Sequence of the second protein:
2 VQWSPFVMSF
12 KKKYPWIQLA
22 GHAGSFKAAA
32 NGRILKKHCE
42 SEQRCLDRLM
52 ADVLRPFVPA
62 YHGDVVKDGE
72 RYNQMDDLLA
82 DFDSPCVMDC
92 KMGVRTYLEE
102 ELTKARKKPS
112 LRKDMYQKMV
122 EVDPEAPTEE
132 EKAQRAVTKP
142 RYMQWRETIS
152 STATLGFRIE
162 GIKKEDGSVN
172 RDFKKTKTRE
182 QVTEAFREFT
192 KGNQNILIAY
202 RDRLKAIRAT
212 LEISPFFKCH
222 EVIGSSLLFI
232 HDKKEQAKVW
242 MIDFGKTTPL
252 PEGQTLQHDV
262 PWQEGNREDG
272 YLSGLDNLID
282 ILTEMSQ

These two protein chains interact to form a complex.

Sequence of the first protein:
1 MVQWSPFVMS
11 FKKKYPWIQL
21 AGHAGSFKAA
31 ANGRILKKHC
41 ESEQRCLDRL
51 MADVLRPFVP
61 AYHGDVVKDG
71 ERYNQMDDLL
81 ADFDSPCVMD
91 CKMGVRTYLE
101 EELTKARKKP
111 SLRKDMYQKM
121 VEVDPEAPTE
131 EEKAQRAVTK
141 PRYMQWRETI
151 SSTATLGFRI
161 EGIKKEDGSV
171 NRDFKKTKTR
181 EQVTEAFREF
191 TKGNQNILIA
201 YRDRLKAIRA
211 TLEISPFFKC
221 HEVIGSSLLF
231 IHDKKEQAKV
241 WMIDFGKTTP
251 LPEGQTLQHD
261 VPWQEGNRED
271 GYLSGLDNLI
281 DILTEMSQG

Contacts between the two chains:
Residue A29 in the first protein contacts residue F7 in the second protein (closest heavy-atom distance 3.5 Å).
Residue F27 in the first protein interacts with residue F7 in the second protein (closest heavy-atom distance 3.3 Å).
Residue W4 in the first protein is in contact with residue V170 in the second protein (closest heavy-atom distance 3.2 Å).
Residue S10 in the first protein contacts residue K13 in the second protein (closest heavy-atom distance 3.1 Å).
Residue W17 in the first protein interacts with residue S5 in the second protein (closest heavy-atom distance 3.0 Å).
Residue F7 in the first protein interacts with residue A29 in the second protein (closest heavy-atom distance 3.4 Å).
Residue K13 in the first protein contacts residue M9 in the second protein (closest heavy-atom distance 3.7 Å).
Residue W4 in the first protein is in contact with residue Q19 in the second protein (closest heavy-atom distance 2.8 Å).
Residue V8 in the first protein interacts with residue Y15 in the second protein (closest heavy-atom distance 3.6 Å).
Residue Y15 in the first protein contacts residue M9 in the second protein (closest heavy-atom distance 2.6 Å).
Residue K14 in the first protein contacts residue M9 in the second protein (closest heavy-atom distance 3.3 Å).
Residue G168 in the first protein interacts with residue W4 in the second protein (closest heavy-atom distance 3.8 Å).
Residue Y15 in the first protein contacts residue F11 in the second protein (closest heavy-atom distance 3.6 Å).
Residue F11 in the first protein is in contact with residue K12 in the second protein (closest heavy-atom distance 3.2 Å).
Residue W4 in the first protein contacts residue W17 in the second protein (closest heavy-atom distance 3.5 Å).
Residue I18 in the first protein contacts residue W4 in the second protein (closest heavy-atom distance 3.6 Å).
Residue K14 in the first protein contacts residue V8 in the second protein (closest heavy-atom distance 3.7 Å).
Residue Q19 in the first protein contacts residue W4 in the second protein (closest heavy-atom distance 3.1 Å).
Residue W17 in the first protein interacts with residue F7 in the second protein (closest heavy-atom distance 3.0 Å).
Residue P16 in the first protein is in contact with residue S5 in the second protein (closest heavy-atom distance 3.5 Å).
Residue Y15 in the first protein contacts residue V8 in the second protein (closest heavy-atom distance 3.6 Å).
Residue K14 in the first protein contacts residue S10 in the second protein (closest heavy-atom distance 3.3 Å).
Residue I35 in the first protein contacts residue F7 in the second protein (closest heavy-atom distance 3.8 Å).
Residue M9 in the first protein contacts residue Y15 in the second protein (closest heavy-atom distance 2.6 Å).
Residue F11 in the first protein interacts with residue K13 in the second protein (closest heavy-atom distance 2.9 Å).
Residue R172 in the first protein interacts with residue Q3 in the second protein (closest heavy-atom distance 2.8 Å).
Residue M9 in the first protein is in contact with residue D78 in the second protein (closest heavy-atom distance 3.6 Å).
Residue P6 in the first protein interacts with residue Q19 in the second protein (closest heavy-atom distance 3.7 Å).
Residue K164 in the first protein contacts residue W4 in the second protein (closest heavy-atom distance 3.4 Å).
Residue P6 in the first protein interacts with residue W17 in the second protein (closest heavy-atom distance 3.6 Å).
Residue V8 in the first protein contacts residue K14 in the second protein (closest heavy-atom distance 3.5 Å).
Residue W17 in the first protein is in contact with residue W4 in the second protein (closest heavy-atom distance 3.6 Å).
Residue F7 in the first protein is in contact with residue P16 in the second protein (closest heavy-atom distance 3.8 Å).
Residue I35 in the first protein interacts with residue M9 in the second protein (closest heavy-atom distance 3.6 Å).
Residue S10 in the first protein is in contact with residue K12 in the second protein (closest heavy-atom distance 3.2 Å).
Residue K12 in the first protein is in contact with residue F11 in the second protein (closest heavy-atom distance 3.4 Å).
Residue F7 in the first protein interacts with residue F27 in the second protein (closest heavy-atom distance 3.5 Å).
Residue K28 in the first protein is in contact with residue F7 in the second protein (closest heavy-atom distance 3.3 Å).
Residue A81 in the first protein is in contact with residue F11 in the second protein (closest heavy-atom distance 3.4 Å).
Residue F11 in the first protein contacts residue Y15 in the second protein (closest heavy-atom distance 3.6 Å).
Residue M9 in the first protein interacts with residue A30 in the second protein (closest heavy-atom distance 3.7 Å).
Residue W17 in the first protein is in contact with residue P6 in the second protein (closest heavy-atom distance 3.5 Å).
Residue Q19 in the first protein is in contact with residue P6 in the second protein (closest heavy-atom distance 3.7 Å).
Residue V8 in the first protein contacts residue A29 in the second protein (closest heavy-atom distance 3.6 Å).
Residue S5 in the first protein interacts with residue W17 in the second protein (closest heavy-atom distance 2.9 Å).
Residue R34 in the first protein contacts residue M9 in the second protein (closest heavy-atom distance 3.3 Å).
Residue K13 in the first protein contacts residue S10 in the second protein (closest heavy-atom distance 3.2 Å).
Residue G33 in the first protein interacts with residue F11 in the second protein (closest heavy-atom distance 3.6 Å).
Residue Q3 in the first protein is in contact with residue R172 in the second protein (closest heavy-atom distance 2.8 Å).
Residue F7 in the first protein is in contact with residue K28 in the second protein (closest heavy-atom distance 3.5 Å).
Residue F7 in the first protein interacts with residue W17 in the second protein (closest heavy-atom distance 2.9 Å).
Residue M9 in the first protein contacts residue R34 in the second protein (closest heavy-atom distance 3.4 Å).
Residue W4 in the first protein interacts with residue I18 in the second protein (closest heavy-atom distance 3.4 Å).
Residue W4 in the first protein is in contact with residue G168 in the second protein (closest heavy-atom distance 3.0 Å).
Residue V170 in the first protein is in contact with residue W4 in the second protein (closest heavy-atom distance 3.2 Å).
Residue K13 in the first protein interacts with residue F11 in the second protein (closest heavy-atom distance 2.6 Å).
Residue M9 in the first protein contacts residue I35 in the second protein (closest heavy-atom distance 3.5 Å).
Residue S5 in the first protein is in contact with residue P16 in the second protein (closest heavy-atom distance 3.4 Å).
Residue M1 in the first protein contacts residue G168 in the second protein (closest heavy-atom distance 3.4 Å).
Residue M9 in the first protein interacts with residue K14 in the second protein (closest heavy-atom distance 3.1 Å).